Residue-level contacts at the interface:
Residue L276 in chain A contacts residue M7 in chain B (closest heavy-atom distance 4.0 Å).
Residue R194 in chain A contacts residue A13 in chain B (closest heavy-atom distance 4.8 Å).
Residue Y96 in chain A interacts with residue T3 in chain B (closest heavy-atom distance 4.9 Å).
Residue R194 in chain A is in contact with residue Y9 in chain B (closest heavy-atom distance 4.0 Å).
Residue W101 in chain A is in contact with residue Q5 in chain B (closest heavy-atom distance 3.0 Å).
Residue R194 in chain A is in contact with residue G12 in chain B (closest heavy-atom distance 3.2 Å).
Residue H112 in chain A contacts residue Y9 in chain B (closest heavy-atom distance 3.9 Å).
Residue G100 in chain A interacts with residue Q5 in chain B (closest heavy-atom distance 2.8 Å).
Residue Y281 in chain A interacts with residue A6 in chain B (closest heavy-atom distance 4.5 Å).
Residue P187 in chain A interacts with residue Y9 in chain B (closest heavy-atom distance 3.5 Å).
Residue I95 in chain A contacts residue A6 in chain B (closest heavy-atom distance 4.9 Å).
Residue Y96 in chain A is in contact with residue A6 in chain B (closest heavy-atom distance 3.5 Å).
Residue L265 in chain A is in contact with residue L10 in chain B (closest heavy-atom distance 4.0 Å).
Residue P275 in chain A contacts residue W2 in chain B (closest heavy-atom distance 4.6 Å).
Residue R284 in chain A interacts with residue A6 in chain B (closest heavy-atom distance 4.8 Å).
Residue Y174 in chain A is in contact with residue Y9 in chain B (closest heavy-atom distance 3.5 Å).
Residue H186 in chain A contacts residue L8 in chain B (closest heavy-atom distance 3.8 Å).
Residue I95 in chain A interacts with residue Q5 in chain B (closest heavy-atom distance 3.4 Å).
Residue H186 in chain A contacts residue Y9 in chain B (closest heavy-atom distance 4.5 Å).
Residue L182 in chain A interacts with residue Q5 in chain B (closest heavy-atom distance 4.9 Å).
Residue D99 in chain A interacts with residue Q5 in chain B (closest heavy-atom distance 2.9 Å).
Residue F274 in chain A contacts residue L10 in chain B (closest heavy-atom distance 4.0 Å).
Residue H288 in chain A contacts residue Y9 in chain B (closest heavy-atom distance 4.9 Å).
Residue T280 in chain A interacts with residue W2 in chain B (closest heavy-atom distance 2.4 Å).
Residue L182 in chain A is in contact with residue P4 in chain B (closest heavy-atom distance 4.1 Å).
Residue R194 in chain A interacts with residue L10 in chain B (closest heavy-atom distance 3.3 Å).
Residue V269 in chain A contacts residue K11 in chain B (closest heavy-atom distance 4.3 Å).
Residue L98 in chain A is in contact with residue Q5 in chain B (closest heavy-atom distance 4.9 Å).
Residue R284 in chain A is in contact with residue W2 in chain B (closest heavy-atom distance 4.4 Å).
Residue R284 in chain A interacts with residue L10 in chain B (closest heavy-atom distance 3.3 Å).
Residue C185 in chain A contacts residue Y9 in chain B (closest heavy-atom distance 3.5 Å).
Residue Y96 in chain A interacts with residue Y9 in chain B (closest heavy-atom distance 4.5 Å).
Residue I95 in chain A is in contact with residue Y9 in chain B (closest heavy-atom distance 3.6 Å).
Residue H186 in chain A contacts residue G12 in chain B (closest heavy-atom distance 3.8 Å).
Residue V184 in chain A is in contact with residue Q5 in chain B (closest heavy-atom distance 3.6 Å).
Residue R284 in chain A interacts with residue Y9 in chain B (closest heavy-atom distance 3.6 Å).
Residue T277 in chain A is in contact with residue W2 in chain B (closest heavy-atom distance 3.1 Å).
Residue L276 in chain A contacts residue K11 in chain B (closest heavy-atom distance 4.5 Å).
Residue P187 in chain A interacts with residue G12 in chain B (closest heavy-atom distance 3.7 Å).
Residue L179 in chain A contacts residue L8 in chain B (closest heavy-atom distance 3.8 Å).
Residue Y281 in chain A contacts residue T3 in chain B (closest heavy-atom distance 4.7 Å).
Residue P187 in chain A is in contact with residue A13 in chain B (closest heavy-atom distance 3.7 Å).
Residue L276 in chain A contacts residue L10 in chain B (closest heavy-atom distance 4.7 Å).
Residue Y281 in chain A contacts residue W2 in chain B (closest heavy-atom distance 3.6 Å).
Residue T94 in chain A interacts with residue Q5 in chain B (closest heavy-atom distance 4.6 Å).
Residue P187 in chain A is in contact with residue L8 in chain B (closest heavy-atom distance 4.5 Å).
Residue V184 in chain A contacts residue L8 in chain B (closest heavy-atom distance 4.3 Å).
Residue Y281 in chain A interacts with residue N1 in chain B (closest heavy-atom distance 3.2 Å).
Residue V269 in chain A is in contact with residue L10 in chain B (closest heavy-atom distance 4.4 Å).
Residue L179 in chain A interacts with residue A13 in chain B (closest heavy-atom distance 4.3 Å).
Residue R278 in chain A interacts with residue W2 in chain B (closest heavy-atom distance 4.7 Å).
Residue H186 in chain A contacts residue A13 in chain B (closest heavy-atom distance 4.1 Å).
Residue R194 in chain A interacts with residue K11 in chain B (closest heavy-atom distance 3.6 Å).
Residue F274 in chain A interacts with residue W2 in chain B (closest heavy-atom distance 4.9 Å).
Residue D99 in chain A contacts residue T3 in chain B (closest heavy-atom distance 3.5 Å).
Residue Q92 in chain A is in contact with residue Y9 in chain B (closest heavy-atom distance 4.1 Å).
Residue T183 in chain A is in contact with residue Q5 in chain B (closest heavy-atom distance 3.7 Å).
Residue L276 in chain A is in contact with residue W2 in chain B (closest heavy-atom distance 3.4 Å).

Sequence of chain A:
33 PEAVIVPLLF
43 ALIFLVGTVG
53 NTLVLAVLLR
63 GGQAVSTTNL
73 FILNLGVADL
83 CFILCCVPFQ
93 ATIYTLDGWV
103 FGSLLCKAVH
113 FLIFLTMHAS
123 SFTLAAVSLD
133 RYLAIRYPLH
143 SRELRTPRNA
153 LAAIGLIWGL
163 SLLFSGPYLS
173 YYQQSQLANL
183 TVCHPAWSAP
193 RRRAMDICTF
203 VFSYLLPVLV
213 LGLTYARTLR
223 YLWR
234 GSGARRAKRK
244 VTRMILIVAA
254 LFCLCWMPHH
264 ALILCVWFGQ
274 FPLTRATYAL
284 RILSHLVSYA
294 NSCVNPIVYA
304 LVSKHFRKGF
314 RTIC

This data describes a binding interaction between two proteins.

Sequence of chain B:
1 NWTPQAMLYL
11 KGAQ